Sequence of protein 2:
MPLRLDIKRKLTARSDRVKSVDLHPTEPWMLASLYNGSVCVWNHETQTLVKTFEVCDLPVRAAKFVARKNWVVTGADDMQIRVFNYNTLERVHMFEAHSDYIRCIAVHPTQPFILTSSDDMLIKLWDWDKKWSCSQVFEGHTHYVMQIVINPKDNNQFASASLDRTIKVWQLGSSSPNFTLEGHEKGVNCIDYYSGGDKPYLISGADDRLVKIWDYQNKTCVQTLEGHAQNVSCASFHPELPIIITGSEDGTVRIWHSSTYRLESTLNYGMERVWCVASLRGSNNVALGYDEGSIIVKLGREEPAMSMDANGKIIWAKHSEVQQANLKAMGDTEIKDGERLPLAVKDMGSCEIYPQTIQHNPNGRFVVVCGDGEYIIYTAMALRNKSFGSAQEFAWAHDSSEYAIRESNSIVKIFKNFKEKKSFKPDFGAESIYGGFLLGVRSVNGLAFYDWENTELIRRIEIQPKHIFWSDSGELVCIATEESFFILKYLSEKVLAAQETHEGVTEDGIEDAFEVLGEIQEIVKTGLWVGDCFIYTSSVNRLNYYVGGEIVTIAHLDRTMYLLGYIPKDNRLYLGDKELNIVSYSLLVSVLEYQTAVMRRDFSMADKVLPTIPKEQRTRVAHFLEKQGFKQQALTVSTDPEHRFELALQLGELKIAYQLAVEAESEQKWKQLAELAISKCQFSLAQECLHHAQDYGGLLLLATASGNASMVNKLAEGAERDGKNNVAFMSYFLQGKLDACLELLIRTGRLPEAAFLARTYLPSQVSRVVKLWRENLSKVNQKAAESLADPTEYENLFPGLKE

Interface contacts:
Residue G270 in protein 2 contacts residue A137 in protein 1 (closest heavy-atom distance 2.8 Å).
Residue Y269 in protein 2 interacts with residue A137 in protein 1 (closest heavy-atom distance 2.8 Å).
Residue Y269 in protein 2 contacts residue E138 in protein 1 (closest heavy-atom distance 3.5 Å).
Residue G270 in protein 2 interacts with residue E138 in protein 1 (closest heavy-atom distance 4.9 Å).
Residue G270 in protein 2 contacts residue A136 in protein 1 (closest heavy-atom distance 4.0 Å).
Residue M271 in protein 2 contacts residue A137 in protein 1 (closest heavy-atom distance 4.5 Å).

Sequence of protein 1:
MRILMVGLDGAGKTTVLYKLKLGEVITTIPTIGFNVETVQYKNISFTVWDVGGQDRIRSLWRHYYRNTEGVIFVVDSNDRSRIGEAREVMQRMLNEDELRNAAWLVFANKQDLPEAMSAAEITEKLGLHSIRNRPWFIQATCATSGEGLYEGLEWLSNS

This data describes a binding interaction between two proteins.